Contacts between the two chains:
Residue R400 in the second protein interacts with residue R8 in the first protein (closest heavy-atom distance 3.1 Å).
Residue L526 in the second protein interacts with residue L12 in the first protein (closest heavy-atom distance 3.9 Å).
Residue P379 in the second protein is in contact with residue V26 in the first protein (closest heavy-atom distance 3.8 Å).
Residue D477 in the second protein is in contact with residue V27 in the first protein (closest heavy-atom distance 3.0 Å).
Residue S424 in the second protein contacts residue R8 in the first protein (closest heavy-atom distance 2.9 Å).
Residue T534 in the second protein is in contact with residue M14 in the first protein (closest heavy-atom distance 3.5 Å).
Residue I538 in the second protein contacts residue L15 in the first protein (closest heavy-atom distance 3.4 Å).
Residue L526 in the second protein interacts with residue T11 in the first protein (closest heavy-atom distance 4.0 Å).
Residue T534 in the second protein is in contact with residue T11 in the first protein (closest heavy-atom distance 3.8 Å).
Residue A482 in the second protein interacts with residue D31 in the first protein (closest heavy-atom distance 3.2 Å).
Residue S528 in the second protein contacts residue K7 in the first protein (closest heavy-atom distance 3.0 Å).
Residue R549 in the second protein is in contact with residue V27 in the first protein (closest heavy-atom distance 3.8 Å).
Residue E535 in the second protein interacts with residue M14 in the first protein (closest heavy-atom distance 3.5 Å).
Residue I538 in the second protein interacts with residue T11 in the first protein (closest heavy-atom distance 3.5 Å).
Residue L441 in the second protein interacts with residue L15 in the first protein (closest heavy-atom distance 3.8 Å).
Residue D539 in the second protein interacts with residue S18 in the first protein (closest heavy-atom distance 3.5 Å).
Residue L471 in the second protein interacts with residue R16 in the first protein (closest heavy-atom distance 4.0 Å).
Residue I538 in the second protein is in contact with residue S18 in the first protein (closest heavy-atom distance 3.9 Å).
Residue A542 in the second protein is in contact with residue S18 in the first protein (closest heavy-atom distance 3.0 Å).
Residue K480 in the second protein interacts with residue L29 in the first protein (closest heavy-atom distance 4.4 Å).
Residue L526 in the second protein contacts residue R8 in the first protein (closest heavy-atom distance 4.0 Å).
Residue L541 in the second protein is in contact with residue L15 in the first protein (closest heavy-atom distance 4.0 Å).
Residue P481 in the second protein is in contact with residue R30 in the first protein (closest heavy-atom distance 4.0 Å).
Residue L471 in the second protein interacts with residue L19 in the first protein (closest heavy-atom distance 4.0 Å).
Residue F473 in the second protein contacts residue L19 in the first protein (closest heavy-atom distance 4.0 Å).
Residue F473 in the second protein is in contact with residue N25 in the first protein (closest heavy-atom distance 3.9 Å).
Residue P379 in the second protein is in contact with residue P24 in the first protein (closest heavy-atom distance 4.3 Å).
Residue S530 in the second protein contacts residue K7 in the first protein (closest heavy-atom distance 3.0 Å).
Residue L425 in the second protein is in contact with residue R8 in the first protein (closest heavy-atom distance 3.6 Å).
Residue D376 in the second protein interacts with residue R16 in the first protein (closest heavy-atom distance 2.5 Å).
Residue L471 in the second protein contacts residue L15 in the first protein (closest heavy-atom distance 4.1 Å).
Residue D539 in the second protein contacts residue R21 in the first protein (closest heavy-atom distance 3.1 Å).
Residue D477 in the second protein is in contact with residue R28 in the first protein (closest heavy-atom distance 3.1 Å).
Residue E535 in the second protein contacts residue R21 in the first protein (closest heavy-atom distance 4.2 Å).
Residue L377 in the second protein is in contact with residue A20 in the first protein (closest heavy-atom distance 3.7 Å).
Residue L479 in the second protein interacts with residue L29 in the first protein (closest heavy-atom distance 3.7 Å).
Residue Q436 in the second protein contacts residue R28 in the first protein (closest heavy-atom distance 4.4 Å).
Residue A542 in the second protein contacts residue L19 in the first protein (closest heavy-atom distance 3.9 Å).
Residue I538 in the second protein interacts with residue M14 in the first protein (closest heavy-atom distance 3.8 Å).
Residue Q474 in the second protein contacts residue N25 in the first protein (closest heavy-atom distance 3.7 Å).
Residue A308 in the second protein contacts residue R2 in the first protein (closest heavy-atom distance 4.2 Å).
Residue E525 in the second protein contacts residue T11 in the first protein (closest heavy-atom distance 4.1 Å).
Residue T475 in the second protein interacts with residue V26 in the first protein (closest heavy-atom distance 3.4 Å).
Residue F476 in the second protein is in contact with residue V27 in the first protein (closest heavy-atom distance 3.2 Å).
Residue I443 in the second protein is in contact with residue L12 in the first protein (closest heavy-atom distance 3.6 Å).
Residue P481 in the second protein interacts with residue L29 in the first protein (closest heavy-atom distance 3.3 Å).
Residue T472 in the second protein contacts residue L19 in the first protein (closest heavy-atom distance 4.3 Å).
Residue D529 in the second protein contacts residue K7 in the first protein (closest heavy-atom distance 4.2 Å).
Residue P481 in the second protein is in contact with residue D31 in the first protein (closest heavy-atom distance 3.4 Å).
Residue L377 in the second protein interacts with residue L19 in the first protein (closest heavy-atom distance 3.6 Å).
Residue D477 in the second protein interacts with residue L29 in the first protein (closest heavy-atom distance 3.0 Å).
Residue E386 in the second protein is in contact with residue R28 in the first protein (closest heavy-atom distance 3.0 Å).
Residue T478 in the second protein contacts residue L29 in the first protein (closest heavy-atom distance 3.8 Å).
Residue K480 in the second protein is in contact with residue D31 in the first protein (closest heavy-atom distance 3.4 Å).
Residue L377 in the second protein interacts with residue R16 in the first protein (closest heavy-atom distance 3.6 Å).
Residue T475 in the second protein is in contact with residue N25 in the first protein (closest heavy-atom distance 3.1 Å).
Residue T475 in the second protein contacts residue V27 in the first protein (closest heavy-atom distance 3.0 Å).
Residue K480 in the second protein interacts with residue R30 in the first protein (closest heavy-atom distance 3.5 Å).
Residue L425 in the second protein is in contact with residue L12 in the first protein (closest heavy-atom distance 3.8 Å).
Residue L522 in the second protein is in contact with residue L15 in the first protein (closest heavy-atom distance 4.2 Å).

This data describes a binding interaction between two proteins.

Sequence of the first protein:
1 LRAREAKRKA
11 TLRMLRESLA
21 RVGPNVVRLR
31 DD

Sequence of the second protein:
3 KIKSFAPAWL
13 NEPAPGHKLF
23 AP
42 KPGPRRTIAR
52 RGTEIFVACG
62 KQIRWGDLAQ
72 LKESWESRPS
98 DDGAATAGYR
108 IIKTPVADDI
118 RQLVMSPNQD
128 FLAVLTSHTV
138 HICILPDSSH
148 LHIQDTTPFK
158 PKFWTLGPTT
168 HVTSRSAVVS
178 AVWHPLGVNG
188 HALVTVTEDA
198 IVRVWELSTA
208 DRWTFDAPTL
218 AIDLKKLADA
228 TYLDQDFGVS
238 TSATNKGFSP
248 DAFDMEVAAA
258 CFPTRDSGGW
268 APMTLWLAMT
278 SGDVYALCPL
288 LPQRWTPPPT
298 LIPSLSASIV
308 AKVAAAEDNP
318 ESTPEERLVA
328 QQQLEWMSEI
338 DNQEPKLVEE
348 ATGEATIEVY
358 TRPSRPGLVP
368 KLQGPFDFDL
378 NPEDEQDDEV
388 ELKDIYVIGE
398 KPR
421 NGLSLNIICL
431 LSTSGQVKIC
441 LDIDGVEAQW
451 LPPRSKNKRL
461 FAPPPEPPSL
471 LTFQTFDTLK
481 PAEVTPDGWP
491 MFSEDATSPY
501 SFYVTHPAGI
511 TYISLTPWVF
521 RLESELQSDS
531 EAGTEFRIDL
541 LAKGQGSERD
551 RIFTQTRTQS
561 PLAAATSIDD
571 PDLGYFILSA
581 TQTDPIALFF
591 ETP